Interface contacts:
Residue D77 in protein 1 is in contact with residue Y8 in protein 2 (closest heavy-atom distance 3.5 Å).
Residue V67 in protein 1 contacts residue L2 in protein 2 (closest heavy-atom distance 3.7 Å).
Residue Y171 in protein 1 interacts with residue L1 in protein 2 (closest heavy-atom distance 3.0 Å).
Residue A150 in protein 1 interacts with residue V7 in protein 2 (closest heavy-atom distance 3.9 Å).
Residue Q72 in protein 1 interacts with residue Y8 in protein 2 (closest heavy-atom distance 3.8 Å).
Residue H70 in protein 1 interacts with residue F3 in protein 2 (closest heavy-atom distance 3.1 Å).
Residue T163 in protein 1 contacts residue L1 in protein 2 (closest heavy-atom distance 3.8 Å).
Residue L81 in protein 1 contacts residue V9 in protein 2 (closest heavy-atom distance 3.8 Å).
Residue H70 in protein 1 is in contact with residue P6 in protein 2 (closest heavy-atom distance 4.0 Å).
Residue W147 in protein 1 contacts residue V7 in protein 2 (closest heavy-atom distance 3.4 Å).
Residue T73 in protein 1 interacts with residue V7 in protein 2 (closest heavy-atom distance 4.5 Å).
Residue Q155 in protein 1 is in contact with residue Y5 in protein 2 (closest heavy-atom distance 4.1 Å).
Residue H70 in protein 1 is in contact with residue L2 in protein 2 (closest heavy-atom distance 4.2 Å).
Residue T142 in protein 1 contacts residue V9 in protein 2 (closest heavy-atom distance 4.9 Å).
Residue D77 in protein 1 interacts with residue V7 in protein 2 (closest heavy-atom distance 4.8 Å).
Residue Y84 in protein 1 contacts residue V9 in protein 2 (closest heavy-atom distance 2.9 Å).
Residue E63 in protein 1 interacts with residue L1 in protein 2 (closest heavy-atom distance 3.4 Å).
Residue K66 in protein 1 is in contact with residue G4 in protein 2 (closest heavy-atom distance 4.1 Å).
Residue M5 in protein 1 interacts with residue L1 in protein 2 (closest heavy-atom distance 3.8 Å).
Residue Q155 in protein 1 contacts residue F3 in protein 2 (closest heavy-atom distance 3.4 Å).
Residue T143 in protein 1 interacts with residue V9 in protein 2 (closest heavy-atom distance 2.4 Å).
Residue W147 in protein 1 interacts with residue Y8 in protein 2 (closest heavy-atom distance 2.7 Å).
Residue K146 in protein 1 is in contact with residue V9 in protein 2 (closest heavy-atom distance 4.0 Å).
Residue R97 in protein 1 contacts residue P6 in protein 2 (closest heavy-atom distance 4.5 Å).
Residue Y59 in protein 1 interacts with residue L1 in protein 2 (closest heavy-atom distance 3.7 Å).
Residue Y99 in protein 1 is in contact with residue F3 in protein 2 (closest heavy-atom distance 3.0 Å).
Residue Y123 in protein 1 is in contact with residue V9 in protein 2 (closest heavy-atom distance 4.8 Å).
Residue Y159 in protein 1 contacts residue L2 in protein 2 (closest heavy-atom distance 3.6 Å).
Residue A69 in protein 1 interacts with residue P6 in protein 2 (closest heavy-atom distance 4.3 Å).
Residue W167 in protein 1 interacts with residue L1 in protein 2 (closest heavy-atom distance 3.6 Å).
Residue F33 in protein 1 interacts with residue L1 in protein 2 (closest heavy-atom distance 4.9 Å).
Residue D77 in protein 1 is in contact with residue V9 in protein 2 (closest heavy-atom distance 2.9 Å).
Residue Y159 in protein 1 contacts residue L1 in protein 2 (closest heavy-atom distance 2.4 Å).
Residue Y159 in protein 1 contacts residue F3 in protein 2 (closest heavy-atom distance 3.5 Å).
Residue Y7 in protein 1 interacts with residue L1 in protein 2 (closest heavy-atom distance 3.1 Å).
Residue F9 in protein 1 is in contact with residue L2 in protein 2 (closest heavy-atom distance 3.6 Å).
Residue T73 in protein 1 is in contact with residue Y8 in protein 2 (closest heavy-atom distance 3.7 Å).
Residue V76 in protein 1 contacts residue Y8 in protein 2 (closest heavy-atom distance 3.7 Å).
Residue M45 in protein 1 is in contact with residue L2 in protein 2 (closest heavy-atom distance 3.7 Å).
Residue W147 in protein 1 is in contact with residue V9 in protein 2 (closest heavy-atom distance 3.8 Å).
Residue V152 in protein 1 contacts residue V7 in protein 2 (closest heavy-atom distance 3.7 Å).
Residue K66 in protein 1 interacts with residue L1 in protein 2 (closest heavy-atom distance 3.5 Å).
Residue Y7 in protein 1 is in contact with residue L2 in protein 2 (closest heavy-atom distance 3.7 Å).
Residue E63 in protein 1 is in contact with residue L2 in protein 2 (closest heavy-atom distance 2.8 Å).
Residue T80 in protein 1 interacts with residue V9 in protein 2 (closest heavy-atom distance 3.5 Å).
Residue Y99 in protein 1 contacts residue L2 in protein 2 (closest heavy-atom distance 3.4 Å).
Residue L156 in protein 1 interacts with residue F3 in protein 2 (closest heavy-atom distance 3.7 Å).
Residue K66 in protein 1 interacts with residue F3 in protein 2 (closest heavy-atom distance 4.0 Å).
Residue T73 in protein 1 is in contact with residue P6 in protein 2 (closest heavy-atom distance 3.8 Å).
Residue K66 in protein 1 is in contact with residue L2 in protein 2 (closest heavy-atom distance 3.1 Å).
Residue R97 in protein 1 contacts residue V7 in protein 2 (closest heavy-atom distance 4.4 Å).
Residue V152 in protein 1 interacts with residue F3 in protein 2 (closest heavy-atom distance 4.5 Å).
Residue Y116 in protein 1 contacts residue V9 in protein 2 (closest heavy-atom distance 3.4 Å).

Sequence of protein 1:
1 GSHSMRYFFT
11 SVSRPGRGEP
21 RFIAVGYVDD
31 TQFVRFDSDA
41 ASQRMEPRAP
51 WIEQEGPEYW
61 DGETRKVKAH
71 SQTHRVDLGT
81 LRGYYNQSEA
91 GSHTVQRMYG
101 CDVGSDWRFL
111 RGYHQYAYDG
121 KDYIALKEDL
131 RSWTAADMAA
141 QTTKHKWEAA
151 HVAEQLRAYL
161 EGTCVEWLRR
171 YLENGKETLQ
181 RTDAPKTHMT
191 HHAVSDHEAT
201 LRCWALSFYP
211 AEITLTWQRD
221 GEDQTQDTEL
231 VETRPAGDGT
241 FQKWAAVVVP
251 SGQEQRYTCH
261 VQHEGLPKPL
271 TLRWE

These two protein chains interact to form a complex.

Sequence of protein 2:
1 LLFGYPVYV